Sequence of protein 1:
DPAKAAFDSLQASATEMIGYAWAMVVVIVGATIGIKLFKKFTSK

Interface contacts:
Residue G38 in protein 2 contacts residue M21 in protein 1 (closest heavy-atom distance 4.7 Å).
Residue S50 in protein 2 interacts with residue M28 in protein 1 (closest heavy-atom distance 4.0 Å).
Residue A49 in protein 2 interacts with residue V29 in protein 1 (closest heavy-atom distance 4.1 Å).
Residue W26 in protein 2 interacts with residue A7 in protein 1 (closest heavy-atom distance 4.5 Å).
Residue V33 in protein 2 is in contact with residue L14 in protein 1 (closest heavy-atom distance 4.6 Å).
Residue F45 in protein 2 is in contact with residue M21 in protein 1 (closest heavy-atom distance 3.8 Å).
Residue L41 in protein 2 interacts with residue M21 in protein 1 (closest heavy-atom distance 3.7 Å).
Residue A49 in protein 2 contacts residue I32 in protein 1 (closest heavy-atom distance 3.4 Å).
Residue T46 in protein 2 is in contact with residue M28 in protein 1 (closest heavy-atom distance 4.5 Å).
Residue F42 in protein 2 is in contact with residue M21 in protein 1 (closest heavy-atom distance 3.5 Å).
Residue A49 in protein 2 is in contact with residue A25 in protein 1 (closest heavy-atom distance 4.1 Å).
Residue W26 in protein 2 contacts residue P6 in protein 1 (closest heavy-atom distance 4.0 Å).
Residue G34 in protein 2 interacts with residue L14 in protein 1 (closest heavy-atom distance 3.9 Å).
Residue V30 in protein 2 is in contact with residue A10 in protein 1 (closest heavy-atom distance 3.8 Å).
Residue A49 in protein 2 contacts residue M28 in protein 1 (closest heavy-atom distance 3.9 Å).
Residue I37 in protein 2 interacts with residue L14 in protein 1 (closest heavy-atom distance 4.8 Å).
Residue S50 in protein 2 interacts with residue I32 in protein 1 (closest heavy-atom distance 3.7 Å).
Residue F45 in protein 2 interacts with residue A25 in protein 1 (closest heavy-atom distance 4.5 Å).
Residue V30 in protein 2 is in contact with residue P6 in protein 1 (closest heavy-atom distance 4.8 Å).
Residue F45 in protein 2 contacts residue A18 in protein 1 (closest heavy-atom distance 5.0 Å).
Residue F45 in protein 2 contacts residue I22 in protein 1 (closest heavy-atom distance 4.1 Å).
Residue L41 in protein 2 contacts residue A18 in protein 1 (closest heavy-atom distance 4.2 Å).

Sequence of protein 2:
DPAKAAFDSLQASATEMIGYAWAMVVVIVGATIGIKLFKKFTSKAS

These two protein chains interact to form a complex.